Sequence of chain B:
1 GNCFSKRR

Sequence of chain A:
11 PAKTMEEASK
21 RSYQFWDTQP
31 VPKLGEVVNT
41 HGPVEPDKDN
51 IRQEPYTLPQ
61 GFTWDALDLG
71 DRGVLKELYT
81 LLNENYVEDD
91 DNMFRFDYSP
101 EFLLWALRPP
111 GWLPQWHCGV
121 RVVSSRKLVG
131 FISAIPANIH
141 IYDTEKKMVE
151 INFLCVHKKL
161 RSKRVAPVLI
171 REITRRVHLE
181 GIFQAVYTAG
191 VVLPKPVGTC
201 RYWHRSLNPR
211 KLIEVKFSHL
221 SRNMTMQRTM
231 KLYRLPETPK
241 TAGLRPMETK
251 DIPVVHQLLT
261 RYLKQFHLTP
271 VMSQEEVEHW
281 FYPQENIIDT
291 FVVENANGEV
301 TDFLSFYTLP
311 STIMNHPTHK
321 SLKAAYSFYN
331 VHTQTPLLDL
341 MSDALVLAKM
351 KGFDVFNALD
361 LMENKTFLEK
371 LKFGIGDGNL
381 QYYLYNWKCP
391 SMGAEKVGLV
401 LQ

Contacts between the two chains:
Residue F96 in chain A contacts residue F4 in chain B (closest heavy-atom distance 3.5 Å).
Residue A189 in chain A interacts with residue C3 in chain B (closest heavy-atom distance 4.5 Å).
Residue G190 in chain A interacts with residue N2 in chain B (closest heavy-atom distance 4.5 Å).
Residue D91 in chain A interacts with residue K6 in chain B (closest heavy-atom distance 3.1 Å).
Residue N152 in chain A contacts residue N2 in chain B (closest heavy-atom distance 4.2 Å).
Residue F217 in chain A is in contact with residue F4 in chain B (closest heavy-atom distance 4.1 Å).
Residue G376 in chain A contacts residue S5 in chain B (closest heavy-atom distance 3.5 Å).
Residue L380 in chain A is in contact with residue C3 in chain B (closest heavy-atom distance 4.1 Å).
Residue G190 in chain A interacts with residue C3 in chain B (closest heavy-atom distance 3.6 Å).
Residue I375 in chain A interacts with residue R8 in chain B (closest heavy-atom distance 3.1 Å).
Residue Y202 in chain A interacts with residue N2 in chain B (closest heavy-atom distance 2.8 Å).
Residue A189 in chain A interacts with residue G1 in chain B (closest heavy-atom distance 3.6 Å).
Residue V87 in chain A is in contact with residue N2 in chain B (closest heavy-atom distance 3.8 Å).
Residue M93 in chain A contacts residue K6 in chain B (closest heavy-atom distance 4.1 Å).
Residue H204 in chain A contacts residue S5 in chain B (closest heavy-atom distance 3.2 Å).
Residue Y86 in chain A interacts with residue G1 in chain B (closest heavy-atom distance 3.2 Å).
Residue Y202 in chain A interacts with residue C3 in chain B (closest heavy-atom distance 3.5 Å).
Residue F153 in chain A is in contact with residue G1 in chain B (closest heavy-atom distance 4.3 Å).
Residue D89 in chain A interacts with residue K6 in chain B (closest heavy-atom distance 3.1 Å).
Residue F96 in chain A contacts residue N2 in chain B (closest heavy-atom distance 3.7 Å).
Residue V87 in chain A is in contact with residue F4 in chain B (closest heavy-atom distance 4.0 Å).
Residue I375 in chain A is in contact with residue R7 in chain B (closest heavy-atom distance 3.9 Å).
Residue G376 in chain A contacts residue R7 in chain B (closest heavy-atom distance 4.5 Å).
Residue Y202 in chain A interacts with residue S5 in chain B (closest heavy-atom distance 3.6 Å).
Residue F217 in chain A contacts residue S5 in chain B (closest heavy-atom distance 3.4 Å).
Residue F94 in chain A contacts residue F4 in chain B (closest heavy-atom distance 3.4 Å).
Residue G378 in chain A is in contact with residue S5 in chain B (closest heavy-atom distance 2.9 Å).
Residue D377 in chain A is in contact with residue R8 in chain B (closest heavy-atom distance 4.1 Å).
Residue Q402 in chain A is in contact with residue N2 in chain B (closest heavy-atom distance 3.2 Å).
Residue Y326 in chain A is in contact with residue N2 in chain B (closest heavy-atom distance 4.2 Å).
Residue V87 in chain A interacts with residue C3 in chain B (closest heavy-atom distance 4.3 Å).
Residue F217 in chain A interacts with residue K6 in chain B (closest heavy-atom distance 3.7 Å).
Residue D377 in chain A interacts with residue S5 in chain B (closest heavy-atom distance 3.2 Å).
Residue H204 in chain A contacts residue K6 in chain B (closest heavy-atom distance 3.7 Å).
Residue L322 in chain A interacts with residue F4 in chain B (closest heavy-atom distance 4.5 Å).
Residue F94 in chain A interacts with residue K6 in chain B (closest heavy-atom distance 4.2 Å).
Residue N379 in chain A interacts with residue C3 in chain B (closest heavy-atom distance 3.3 Å).
Residue N152 in chain A contacts residue G1 in chain B (closest heavy-atom distance 3.3 Å).
Residue E88 in chain A is in contact with residue F4 in chain B (closest heavy-atom distance 4.0 Å).
Residue L380 in chain A interacts with residue G1 in chain B (closest heavy-atom distance 4.3 Å).
Residue D377 in chain A is in contact with residue K6 in chain B (closest heavy-atom distance 2.8 Å).
Residue G376 in chain A contacts residue K6 in chain B (closest heavy-atom distance 3.0 Å).
Residue K216 in chain A is in contact with residue K6 in chain B (closest heavy-atom distance 4.4 Å).
Residue Y307 in chain A is in contact with residue N2 in chain B (closest heavy-atom distance 3.3 Å).
Residue I375 in chain A contacts residue K6 in chain B (closest heavy-atom distance 4.3 Å).
Residue T188 in chain A contacts residue G1 in chain B (closest heavy-atom distance 2.7 Å).
Residue L380 in chain A interacts with residue N2 in chain B (closest heavy-atom distance 4.3 Å).
Residue F217 in chain A interacts with residue R7 in chain B (closest heavy-atom distance 3.3 Å).
Residue L309 in chain A interacts with residue N2 in chain B (closest heavy-atom distance 4.2 Å).
Residue S218 in chain A interacts with residue R7 in chain B (closest heavy-atom distance 3.7 Å).
Residue H204 in chain A interacts with residue R7 in chain B (closest heavy-atom distance 4.2 Å).
Residue D89 in chain A interacts with residue F4 in chain B (closest heavy-atom distance 3.4 Å).
Residue T188 in chain A interacts with residue N2 in chain B (closest heavy-atom distance 4.0 Å).
Residue D90 in chain A contacts residue K6 in chain B (closest heavy-atom distance 4.2 Å).
Residue F96 in chain A is in contact with residue C3 in chain B (closest heavy-atom distance 3.5 Å).
Residue S311 in chain A is in contact with residue F4 in chain B (closest heavy-atom distance 2.9 Å).
Residue G376 in chain A interacts with residue R8 in chain B (closest heavy-atom distance 3.9 Å).
Residue Y98 in chain A interacts with residue N2 in chain B (closest heavy-atom distance 3.6 Å).
Residue G378 in chain A contacts residue C3 in chain B (closest heavy-atom distance 4.1 Å).
Residue Y86 in chain A is in contact with residue N2 in chain B (closest heavy-atom distance 4.1 Å).

This data describes a binding interaction between two proteins.